Sequence of chain A:
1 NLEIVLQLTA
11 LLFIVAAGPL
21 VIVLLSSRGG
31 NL

The following describes two proteins that form a bound complex.

Sequence of chain B:
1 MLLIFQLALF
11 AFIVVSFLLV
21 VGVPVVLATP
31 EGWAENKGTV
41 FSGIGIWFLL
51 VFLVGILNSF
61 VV

Interface contacts:
Residue V25 in chain B contacts residue L25 in chain A (closest heavy-atom distance 3.6 Å).
Residue V21 in chain B contacts residue A17 in chain A (closest heavy-atom distance 3.8 Å).
Residue V20 in chain B is in contact with residue V21 in chain A (closest heavy-atom distance 4.3 Å).
Residue F17 in chain B interacts with residue F13 in chain A (closest heavy-atom distance 3.6 Å).
Residue T29 in chain B interacts with residue G30 in chain A (closest heavy-atom distance 5.0 Å).
Residue F17 in chain B is in contact with residue A17 in chain A (closest heavy-atom distance 3.9 Å).
Residue A28 in chain B is in contact with residue N31 in chain A (closest heavy-atom distance 3.2 Å).
Residue P30 in chain B is in contact with residue N31 in chain A (closest heavy-atom distance 4.7 Å).
Residue T29 in chain B is in contact with residue R28 in chain A (closest heavy-atom distance 2.7 Å).
Residue P24 in chain B contacts residue L25 in chain A (closest heavy-atom distance 4.5 Å).
Residue V20 in chain B interacts with residue A17 in chain A (closest heavy-atom distance 4.5 Å).
Residue V25 in chain B is in contact with residue R28 in chain A (closest heavy-atom distance 4.1 Å).
Residue T29 in chain B is in contact with residue L25 in chain A (closest heavy-atom distance 4.1 Å).
Residue P24 in chain B interacts with residue V21 in chain A (closest heavy-atom distance 3.9 Å).
Residue V25 in chain B is in contact with residue L24 in chain A (closest heavy-atom distance 4.2 Å).
Residue V21 in chain B interacts with residue L20 in chain A (closest heavy-atom distance 4.6 Å).
Residue V25 in chain B contacts residue V21 in chain A (closest heavy-atom distance 4.2 Å).
Residue A28 in chain B contacts residue L25 in chain A (closest heavy-atom distance 3.6 Å).
Residue P30 in chain B interacts with residue G30 in chain A (closest heavy-atom distance 5.0 Å).
Residue V21 in chain B interacts with residue V21 in chain A (closest heavy-atom distance 3.8 Å).
Residue T29 in chain B contacts residue N31 in chain A (closest heavy-atom distance 4.8 Å).
Residue A28 in chain B is in contact with residue G30 in chain A (closest heavy-atom distance 4.5 Å).